Sequence of chain A:
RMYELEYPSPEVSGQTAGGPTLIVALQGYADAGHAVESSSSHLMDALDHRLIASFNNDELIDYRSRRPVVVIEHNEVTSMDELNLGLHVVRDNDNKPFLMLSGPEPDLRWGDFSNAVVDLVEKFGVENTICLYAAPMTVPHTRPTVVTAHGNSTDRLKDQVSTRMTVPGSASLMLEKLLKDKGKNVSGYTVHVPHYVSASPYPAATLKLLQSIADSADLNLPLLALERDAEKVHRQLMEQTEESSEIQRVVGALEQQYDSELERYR

Contacts between the two chains:
Residue D113 in chain B interacts with residue R70 in chain A (closest heavy-atom distance 2.7 Å).
Residue A155 in chain B contacts residue N81 in chain A (closest heavy-atom distance 2.8 Å).
Residue K188 in chain B is in contact with residue V83 in chain A (closest heavy-atom distance 3.2 Å).
Residue V175 in chain B is in contact with residue V76 in chain A (closest heavy-atom distance 2.8 Å).
Residue K185 in chain B is in contact with residue M86 in chain A (closest heavy-atom distance 3.8 Å).
Residue R172 in chain B interacts with residue E79 in chain A (closest heavy-atom distance 3.8 Å).
Residue P112 in chain B interacts with residue R70 in chain A (closest heavy-atom distance 3.3 Å).
Residue R72 in chain B is in contact with residue R70 in chain A (closest heavy-atom distance 3.1 Å).
Residue N158 in chain B is in contact with residue E82 in chain A (closest heavy-atom distance 3.7 Å).
Residue W116 in chain B contacts residue D64 in chain A (closest heavy-atom distance 3.6 Å).
Residue P176 in chain B contacts residue R73 in chain A (closest heavy-atom distance 3.7 Å).
Residue L114 in chain B is in contact with residue I67 in chain A (closest heavy-atom distance 4.1 Å).
Residue G177 in chain B is in contact with residue V76 in chain A (closest heavy-atom distance 3.7 Å).
Residue T174 in chain B is in contact with residue V77 in chain A (closest heavy-atom distance 4.0 Å).
Residue G34 in chain B is in contact with residue R70 in chain A (closest heavy-atom distance 2.9 Å).
Residue R115 in chain B interacts with residue D64 in chain A (closest heavy-atom distance 3.6 Å).
Residue M173 in chain B interacts with residue V76 in chain A (closest heavy-atom distance 3.7 Å).
Residue K188 in chain B contacts residue E82 in chain A (closest heavy-atom distance 3.3 Å).
Residue W116 in chain B is in contact with residue M86 in chain A (closest heavy-atom distance 3.8 Å).
Residue W116 in chain B interacts with residue Y69 in chain A (closest heavy-atom distance 3.2 Å).
Residue G177 in chain B interacts with residue P74 in chain A (closest heavy-atom distance 3.0 Å).
Residue K185 in chain B interacts with residue S85 in chain A (closest heavy-atom distance 4.0 Å).
Residue G177 in chain B interacts with residue R73 in chain A (closest heavy-atom distance 3.0 Å).
Residue L169 in chain B is in contact with residue N81 in chain A (closest heavy-atom distance 2.6 Å).
Residue G34 in chain B is in contact with residue R73 in chain A (closest heavy-atom distance 3.4 Å).
Residue E184 in chain B interacts with residue V83 in chain A (closest heavy-atom distance 4.0 Å).
Residue D113 in chain B is in contact with residue D68 in chain A (closest heavy-atom distance 3.6 Å).
Residue T174 in chain B interacts with residue V75 in chain A (closest heavy-atom distance 3.1 Å).
Residue G177 in chain B interacts with residue M86 in chain A (closest heavy-atom distance 4.1 Å).
Residue H156 in chain B contacts residue I78 in chain A (closest heavy-atom distance 4.1 Å).
Residue L114 in chain B contacts residue L114 in chain A (closest heavy-atom distance 4.1 Å).
Residue W116 in chain B is in contact with residue R70 in chain A (closest heavy-atom distance 3.8 Å).
Residue D118 in chain B contacts residue D64 in chain A (closest heavy-atom distance 2.7 Å).
Residue D113 in chain B contacts residue Y69 in chain A (closest heavy-atom distance 3.0 Å).
Residue G157 in chain B is in contact with residue E82 in chain A (closest heavy-atom distance 3.6 Å).
Residue G117 in chain B contacts residue D64 in chain A (closest heavy-atom distance 3.1 Å).
Residue M173 in chain B is in contact with residue V77 in chain A (closest heavy-atom distance 3.4 Å).
Residue Y35 in chain B contacts residue R73 in chain A (closest heavy-atom distance 3.2 Å).
Residue R115 in chain B contacts residue E65 in chain A (closest heavy-atom distance 2.5 Å).
Residue V175 in chain B contacts residue V75 in chain A (closest heavy-atom distance 3.6 Å).
Residue T174 in chain B is in contact with residue V76 in chain A (closest heavy-atom distance 3.2 Å).
Residue D68 in chain B contacts residue D68 in chain A (closest heavy-atom distance 3.3 Å).
Residue G157 in chain B interacts with residue N81 in chain A (closest heavy-atom distance 2.7 Å).
Residue W116 in chain B contacts residue R73 in chain A (closest heavy-atom distance 3.9 Å).
Residue D170 in chain B is in contact with residue N81 in chain A (closest heavy-atom distance 2.3 Å).
Residue K185 in chain B contacts residue V83 in chain A (closest heavy-atom distance 3.9 Å).
Residue S168 in chain B contacts residue N81 in chain A (closest heavy-atom distance 4.0 Å).
Residue W116 in chain B interacts with residue P74 in chain A (closest heavy-atom distance 4.1 Å).
Residue M182 in chain B interacts with residue M86 in chain A (closest heavy-atom distance 3.8 Å).
Residue R172 in chain B contacts residue I78 in chain A (closest heavy-atom distance 3.3 Å).
Residue E111 in chain B is in contact with residue R70 in chain A (closest heavy-atom distance 2.9 Å).
Residue H156 in chain B is in contact with residue N81 in chain A (closest heavy-atom distance 3.3 Å).
Residue R172 in chain B interacts with residue V77 in chain A (closest heavy-atom distance 3.8 Å).
Residue M173 in chain B interacts with residue I78 in chain A (closest heavy-atom distance 2.8 Å).
Residue L114 in chain B contacts residue D68 in chain A (closest heavy-atom distance 4.0 Å).
Residue K185 in chain B is in contact with residue T84 in chain A (closest heavy-atom distance 4.1 Å).
Residue S178 in chain B is in contact with residue R73 in chain A (closest heavy-atom distance 3.5 Å).
Residue E111 in chain B is in contact with residue R73 in chain A (closest heavy-atom distance 2.4 Å).
Residue R115 in chain B is in contact with residue Y69 in chain A (closest heavy-atom distance 3.7 Å).
Residue S178 in chain B interacts with residue M86 in chain A (closest heavy-atom distance 3.9 Å).

Sequence of chain B:
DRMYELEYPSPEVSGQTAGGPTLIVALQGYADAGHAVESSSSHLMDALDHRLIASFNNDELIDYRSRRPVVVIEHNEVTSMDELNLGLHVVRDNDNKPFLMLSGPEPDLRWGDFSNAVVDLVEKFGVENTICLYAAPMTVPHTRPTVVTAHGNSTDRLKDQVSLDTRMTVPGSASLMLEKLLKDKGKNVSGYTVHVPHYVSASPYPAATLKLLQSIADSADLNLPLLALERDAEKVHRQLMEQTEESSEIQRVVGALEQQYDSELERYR

These two protein chains interact to form a complex.